These two protein chains interact to form a complex.

Residue-level contacts at the interface:
Residue Y527 in the second protein contacts residue D14 in the first protein (closest heavy-atom distance 4.7 Å).
Residue Y527 in the second protein contacts residue A17 in the first protein (closest heavy-atom distance 3.7 Å).
Residue Y527 in the second protein is in contact with residue A13 in the first protein (closest heavy-atom distance 4.4 Å).
Residue Y527 in the second protein contacts residue W21 in the first protein (closest heavy-atom distance 4.0 Å).
Residue R526 in the second protein contacts residue W21 in the first protein (closest heavy-atom distance 2.2 Å).
Residue Y527 in the second protein interacts with residue M20 in the first protein (closest heavy-atom distance 4.6 Å).
Residue K489 in the second protein interacts with residue A13 in the first protein (closest heavy-atom distance 4.4 Å).
Residue N525 in the second protein interacts with residue W21 in the first protein (closest heavy-atom distance 3.4 Å).

Sequence of the second protein:
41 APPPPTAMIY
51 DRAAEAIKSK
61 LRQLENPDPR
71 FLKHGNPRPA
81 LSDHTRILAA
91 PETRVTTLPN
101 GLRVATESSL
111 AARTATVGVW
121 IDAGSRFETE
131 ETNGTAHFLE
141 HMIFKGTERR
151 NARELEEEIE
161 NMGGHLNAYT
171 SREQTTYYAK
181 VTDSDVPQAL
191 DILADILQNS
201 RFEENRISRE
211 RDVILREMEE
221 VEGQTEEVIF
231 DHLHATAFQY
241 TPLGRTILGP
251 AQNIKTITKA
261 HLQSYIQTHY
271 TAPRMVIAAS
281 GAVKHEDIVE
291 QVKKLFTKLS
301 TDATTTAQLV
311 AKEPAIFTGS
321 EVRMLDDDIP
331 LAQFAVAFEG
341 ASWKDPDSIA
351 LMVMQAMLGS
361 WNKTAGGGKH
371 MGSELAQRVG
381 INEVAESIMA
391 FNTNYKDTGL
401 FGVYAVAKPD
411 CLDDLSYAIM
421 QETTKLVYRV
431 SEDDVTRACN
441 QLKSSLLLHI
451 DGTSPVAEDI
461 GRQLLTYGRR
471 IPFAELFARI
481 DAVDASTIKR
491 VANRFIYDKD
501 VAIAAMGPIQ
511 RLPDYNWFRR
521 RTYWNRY

Sequence of the first protein:
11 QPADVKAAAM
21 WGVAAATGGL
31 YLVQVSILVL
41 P